Interface contacts:
Residue K158 in chain A contacts residue H450 in chain B (closest heavy-atom distance 4.2 Å).
Residue L159 in chain A contacts residue Q446 in chain B (closest heavy-atom distance 4.1 Å).
Residue N125 in chain A contacts residue D443 in chain B (closest heavy-atom distance 5.0 Å).
Residue F160 in chain A contacts residue D443 in chain B (closest heavy-atom distance 4.4 Å).
Residue K158 in chain A is in contact with residue Q446 in chain B (closest heavy-atom distance 5.0 Å).
Residue K122 in chain A interacts with residue D443 in chain B (closest heavy-atom distance 4.9 Å).

Sequence of chain A:
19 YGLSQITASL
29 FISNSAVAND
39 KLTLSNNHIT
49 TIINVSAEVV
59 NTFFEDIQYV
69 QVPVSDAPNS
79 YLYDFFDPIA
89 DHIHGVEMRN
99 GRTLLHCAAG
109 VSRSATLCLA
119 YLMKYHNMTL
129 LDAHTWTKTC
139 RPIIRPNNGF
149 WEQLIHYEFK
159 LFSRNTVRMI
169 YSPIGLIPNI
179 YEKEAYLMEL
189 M

These two protein chains interact to form a complex.

Sequence of chain B:
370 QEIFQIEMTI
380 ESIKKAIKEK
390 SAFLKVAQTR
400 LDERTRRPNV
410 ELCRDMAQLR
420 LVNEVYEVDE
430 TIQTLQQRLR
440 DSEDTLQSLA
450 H